This data describes a binding interaction between two proteins.

Sequence of chain B:
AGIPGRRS

Interface contacts:
Residue I224 in chain A is in contact with residue I8 in chain B (closest heavy-atom distance 4.1 Å).
Residue N231 in chain A is in contact with residue G6 in chain B (closest heavy-atom distance 2.9 Å).
Residue E19 in chain A is in contact with residue S13 in chain B (closest heavy-atom distance 2.5 Å).
Residue K54 in chain A is in contact with residue R11 in chain B (closest heavy-atom distance 4.1 Å).
Residue V51 in chain A is in contact with residue R11 in chain B (closest heavy-atom distance 3.6 Å).
Residue G58 in chain A interacts with residue R11 in chain B (closest heavy-atom distance 3.6 Å).
Residue K54 in chain A contacts residue G10 in chain B (closest heavy-atom distance 3.6 Å).
Residue L48 in chain A contacts residue S13 in chain B (closest heavy-atom distance 4.4 Å).
Residue N55 in chain A interacts with residue G10 in chain B (closest heavy-atom distance 4.8 Å).
Residue N180 in chain A is in contact with residue I8 in chain B (closest heavy-atom distance 2.9 Å).
Residue E187 in chain A contacts residue A5 in chain B (closest heavy-atom distance 2.9 Å).
Residue N55 in chain A contacts residue R12 in chain B (closest heavy-atom distance 4.7 Å).
Residue K54 in chain A interacts with residue P9 in chain B (closest heavy-atom distance 4.6 Å).
Residue K127 in chain A is in contact with residue I8 in chain B (closest heavy-atom distance 4.0 Å).
Residue L234 in chain A interacts with residue A5 in chain B (closest heavy-atom distance 3.5 Å).
Residue V51 in chain A contacts residue R12 in chain B (closest heavy-atom distance 3.8 Å).
Residue N231 in chain A interacts with residue A5 in chain B (closest heavy-atom distance 3.1 Å).
Residue L179 in chain A interacts with residue I8 in chain B (closest heavy-atom distance 3.5 Å).
Residue V51 in chain A is in contact with residue G10 in chain B (closest heavy-atom distance 3.6 Å).
Residue E19 in chain A is in contact with residue R11 in chain B (closest heavy-atom distance 4.5 Å).
Residue G59 in chain A interacts with residue R11 in chain B (closest heavy-atom distance 3.7 Å).
Residue W235 in chain A is in contact with residue A5 in chain B (closest heavy-atom distance 3.7 Å).
Residue Y24 in chain A is in contact with residue R11 in chain B (closest heavy-atom distance 3.9 Å).
Residue N55 in chain A is in contact with residue R11 in chain B (closest heavy-atom distance 2.9 Å).
Residue G176 in chain A interacts with residue I8 in chain B (closest heavy-atom distance 3.7 Å).
Residue V183 in chain A interacts with residue G6 in chain B (closest heavy-atom distance 3.6 Å).
Residue L179 in chain A contacts residue G6 in chain B (closest heavy-atom distance 3.9 Å).
Residue L227 in chain A contacts residue I8 in chain B (closest heavy-atom distance 4.2 Å).
Residue L227 in chain A interacts with residue P9 in chain B (closest heavy-atom distance 3.8 Å).
Residue V51 in chain A interacts with residue S13 in chain B (closest heavy-atom distance 3.6 Å).
Residue E19 in chain A contacts residue R12 in chain B (closest heavy-atom distance 3.5 Å).
Residue V183 in chain A contacts residue A5 in chain B (closest heavy-atom distance 4.3 Å).
Residue S50 in chain A interacts with residue G10 in chain B (closest heavy-atom distance 4.3 Å).
Residue K54 in chain A contacts residue I8 in chain B (closest heavy-atom distance 4.6 Å).

Sequence of chain A:
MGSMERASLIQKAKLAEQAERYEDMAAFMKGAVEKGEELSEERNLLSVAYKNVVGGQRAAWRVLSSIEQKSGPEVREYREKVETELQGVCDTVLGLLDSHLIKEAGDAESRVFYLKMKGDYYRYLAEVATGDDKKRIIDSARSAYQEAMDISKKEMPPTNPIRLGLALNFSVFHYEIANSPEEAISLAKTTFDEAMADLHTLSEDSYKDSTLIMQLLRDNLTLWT